This data describes a binding interaction between two proteins.

Sequence of chain B:
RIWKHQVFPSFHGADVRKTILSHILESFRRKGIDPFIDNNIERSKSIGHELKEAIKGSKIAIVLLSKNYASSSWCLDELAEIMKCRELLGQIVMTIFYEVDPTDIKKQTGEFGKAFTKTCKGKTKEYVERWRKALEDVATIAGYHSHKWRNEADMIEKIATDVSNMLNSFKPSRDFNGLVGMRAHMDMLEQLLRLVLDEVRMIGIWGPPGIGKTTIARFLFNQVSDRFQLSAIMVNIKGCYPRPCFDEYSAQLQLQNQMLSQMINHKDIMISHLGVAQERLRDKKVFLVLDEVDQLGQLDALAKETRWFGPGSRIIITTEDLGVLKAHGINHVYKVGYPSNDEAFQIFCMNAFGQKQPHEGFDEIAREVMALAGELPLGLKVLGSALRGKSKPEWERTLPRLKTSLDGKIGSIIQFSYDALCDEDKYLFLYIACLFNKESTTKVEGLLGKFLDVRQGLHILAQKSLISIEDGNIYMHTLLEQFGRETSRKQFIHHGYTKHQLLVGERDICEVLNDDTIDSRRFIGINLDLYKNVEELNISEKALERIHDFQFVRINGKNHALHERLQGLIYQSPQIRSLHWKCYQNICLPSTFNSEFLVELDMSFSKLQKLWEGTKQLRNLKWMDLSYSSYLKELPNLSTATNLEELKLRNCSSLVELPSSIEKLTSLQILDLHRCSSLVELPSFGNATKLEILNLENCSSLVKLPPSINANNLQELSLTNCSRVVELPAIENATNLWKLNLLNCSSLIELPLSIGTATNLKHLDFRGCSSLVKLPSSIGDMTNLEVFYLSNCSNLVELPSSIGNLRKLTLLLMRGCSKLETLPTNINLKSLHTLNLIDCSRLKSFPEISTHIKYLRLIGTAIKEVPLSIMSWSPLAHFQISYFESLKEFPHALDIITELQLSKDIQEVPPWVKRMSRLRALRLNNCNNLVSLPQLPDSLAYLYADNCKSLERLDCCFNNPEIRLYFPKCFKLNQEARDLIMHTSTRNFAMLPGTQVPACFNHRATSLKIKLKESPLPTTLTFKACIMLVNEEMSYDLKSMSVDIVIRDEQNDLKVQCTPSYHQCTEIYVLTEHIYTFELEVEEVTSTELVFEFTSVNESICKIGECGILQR

Interface contacts:
Residue R477 in chain B interacts with residue H539 in chain A (closest heavy-atom distance 3.7 Å).
Residue R481 in chain B interacts with residue C502 in chain A (closest heavy-atom distance 3.6 Å).
Residue R81 in chain B is in contact with residue P391 in chain A (closest heavy-atom distance 3.2 Å).
Residue E474 in chain B interacts with residue H539 in chain A (closest heavy-atom distance 3.4 Å).
Residue I589 in chain B interacts with residue Y577 in chain A (closest heavy-atom distance 3.2 Å).
Residue I127 in chain B is in contact with residue T220 in chain A (closest heavy-atom distance 3.4 Å).
Residue S124 in chain B is in contact with residue I172 in chain A (closest heavy-atom distance 3.2 Å).
Residue R477 in chain B contacts residue R535 in chain A (closest heavy-atom distance 3.8 Å).
Residue K84 in chain B is in contact with residue Q309 in chain A (closest heavy-atom distance 3.1 Å).
Residue D114 in chain B is in contact with residue R360 in chain A (closest heavy-atom distance 3.3 Å).
Residue S126 in chain B contacts residue I221 in chain A (closest heavy-atom distance 3.9 Å).
Residue F250 in chain B interacts with residue E359 in chain A (closest heavy-atom distance 3.0 Å).
Residue I127 in chain B contacts residue A222 in chain A (closest heavy-atom distance 3.6 Å).
Residue V315 in chain B contacts residue D327 in chain A (closest heavy-atom distance 3.8 Å).
Residue R109 in chain B contacts residue H346 in chain A (closest heavy-atom distance 3.7 Å).
Residue R481 in chain B is in contact with residue D505 in chain A (closest heavy-atom distance 2.8 Å).
Residue R123 in chain B interacts with residue A222 in chain A (closest heavy-atom distance 3.4 Å).
Residue I82 in chain B interacts with residue Q309 in chain A (closest heavy-atom distance 3.0 Å).
Residue K125 in chain B contacts residue I221 in chain A (closest heavy-atom distance 3.2 Å).
Residue T478 in chain B interacts with residue Q536 in chain A (closest heavy-atom distance 3.3 Å).
Residue L247 in chain B is in contact with residue R362 in chain A (closest heavy-atom distance 3.6 Å).
Residue N316 in chain B contacts residue D327 in chain A (closest heavy-atom distance 3.1 Å).
Residue R569 in chain B is in contact with residue Y577 in chain A (closest heavy-atom distance 2.3 Å).
Residue E591 in chain B is in contact with residue G576 in chain A (closest heavy-atom distance 3.8 Å).
Residue W83 in chain B is in contact with residue D363 in chain A (closest heavy-atom distance 3.1 Å).
Residue S492 in chain B interacts with residue P324 in chain A (closest heavy-atom distance 3.4 Å).
Residue R481 in chain B interacts with residue Q536 in chain A (closest heavy-atom distance 3.6 Å).
Residue N248 in chain B is in contact with residue R362 in chain A (closest heavy-atom distance 3.4 Å).
Residue K125 in chain B interacts with residue A222 in chain A (closest heavy-atom distance 2.9 Å).
Residue E591 in chain B is in contact with residue T578 in chain A (closest heavy-atom distance 2.9 Å).
Residue S492 in chain B interacts with residue F326 in chain A (closest heavy-atom distance 3.4 Å).
Residue I82 in chain B contacts residue D363 in chain A (closest heavy-atom distance 3.5 Å).
Residue I82 in chain B contacts residue P391 in chain A (closest heavy-atom distance 3.2 Å).
Residue S124 in chain B is in contact with residue V173 in chain A (closest heavy-atom distance 3.1 Å).
Residue W83 in chain B interacts with residue K364 in chain A (closest heavy-atom distance 3.7 Å).
Residue R468 in chain B contacts residue A407 in chain A (closest heavy-atom distance 3.7 Å).
Residue I82 in chain B is in contact with residue K365 in chain A (closest heavy-atom distance 3.8 Å).
Residue S126 in chain B interacts with residue R166 in chain A (closest heavy-atom distance 3.8 Å).
Residue S124 in chain B contacts residue A222 in chain A (closest heavy-atom distance 2.8 Å).
Residue S249 in chain B interacts with residue E359 in chain A (closest heavy-atom distance 2.9 Å).
Residue F496 in chain B contacts residue F326 in chain A (closest heavy-atom distance 3.5 Å).
Residue R477 in chain B contacts residue Q536 in chain A (closest heavy-atom distance 2.6 Å).
Residue R123 in chain B is in contact with residue Y224 in chain A (closest heavy-atom distance 3.3 Å).
Residue R298 in chain B is in contact with residue Y329 in chain A (closest heavy-atom distance 3.3 Å).
Residue E591 in chain B interacts with residue Y577 in chain A (closest heavy-atom distance 2.8 Å).
Residue K84 in chain B interacts with residue K364 in chain A (closest heavy-atom distance 3.5 Å).
Residue I82 in chain B interacts with residue K364 in chain A (closest heavy-atom distance 3.6 Å).
Residue R81 in chain B is in contact with residue D363 in chain A (closest heavy-atom distance 3.6 Å).
Residue E122 in chain B interacts with residue A222 in chain A (closest heavy-atom distance 3.9 Å).
Residue D588 in chain B contacts residue Y577 in chain A (closest heavy-atom distance 3.1 Å).
Residue K139 in chain B interacts with residue D363 in chain A (closest heavy-atom distance 3.1 Å).
Residue S253 in chain B interacts with residue H353 in chain A (closest heavy-atom distance 4.0 Å).
Residue G469 in chain B contacts residue A407 in chain A (closest heavy-atom distance 3.8 Å).
Residue R123 in chain B contacts residue G223 in chain A (closest heavy-atom distance 2.5 Å).
Residue R468 in chain B contacts residue L376 in chain A (closest heavy-atom distance 3.4 Å).
Residue R481 in chain B is in contact with residue I540 in chain A (closest heavy-atom distance 3.6 Å).
Residue R123 in chain B contacts residue M174 in chain A (closest heavy-atom distance 3.6 Å).
Residue R477 in chain B is in contact with residue D533 in chain A (closest heavy-atom distance 3.8 Å).
Residue K489 in chain B interacts with residue Q375 in chain A (closest heavy-atom distance 3.2 Å).
Residue R481 in chain B contacts residue E504 in chain A (closest heavy-atom distance 3.5 Å).

Sequence of chain A:
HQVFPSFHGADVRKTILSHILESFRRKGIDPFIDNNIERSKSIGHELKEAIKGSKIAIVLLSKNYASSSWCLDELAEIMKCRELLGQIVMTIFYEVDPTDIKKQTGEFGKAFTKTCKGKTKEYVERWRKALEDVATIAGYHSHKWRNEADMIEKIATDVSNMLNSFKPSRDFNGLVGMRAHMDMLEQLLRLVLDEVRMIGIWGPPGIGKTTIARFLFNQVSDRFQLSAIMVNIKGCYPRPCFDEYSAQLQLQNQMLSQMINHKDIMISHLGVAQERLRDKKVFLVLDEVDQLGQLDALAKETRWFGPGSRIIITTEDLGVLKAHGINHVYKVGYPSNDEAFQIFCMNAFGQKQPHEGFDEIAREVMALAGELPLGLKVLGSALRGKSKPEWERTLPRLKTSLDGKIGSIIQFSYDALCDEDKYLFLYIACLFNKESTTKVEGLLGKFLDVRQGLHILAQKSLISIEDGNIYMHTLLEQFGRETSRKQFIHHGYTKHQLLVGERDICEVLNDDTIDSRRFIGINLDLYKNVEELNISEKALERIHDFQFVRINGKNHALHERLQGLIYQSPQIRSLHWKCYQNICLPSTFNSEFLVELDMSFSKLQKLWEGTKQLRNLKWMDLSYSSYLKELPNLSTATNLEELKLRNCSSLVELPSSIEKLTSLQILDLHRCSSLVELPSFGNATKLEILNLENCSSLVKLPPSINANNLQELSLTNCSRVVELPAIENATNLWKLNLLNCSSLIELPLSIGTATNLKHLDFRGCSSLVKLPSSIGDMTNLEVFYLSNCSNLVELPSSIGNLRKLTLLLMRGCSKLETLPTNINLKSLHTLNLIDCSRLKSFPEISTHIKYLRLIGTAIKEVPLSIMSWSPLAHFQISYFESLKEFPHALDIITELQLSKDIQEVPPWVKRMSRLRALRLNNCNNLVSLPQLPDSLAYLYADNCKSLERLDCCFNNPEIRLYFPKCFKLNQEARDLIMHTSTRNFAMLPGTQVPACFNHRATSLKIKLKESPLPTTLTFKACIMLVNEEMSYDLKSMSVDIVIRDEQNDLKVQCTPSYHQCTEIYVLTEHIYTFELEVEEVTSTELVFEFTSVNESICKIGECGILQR